The following describes two proteins that form a bound complex.

Sequence of protein 1:
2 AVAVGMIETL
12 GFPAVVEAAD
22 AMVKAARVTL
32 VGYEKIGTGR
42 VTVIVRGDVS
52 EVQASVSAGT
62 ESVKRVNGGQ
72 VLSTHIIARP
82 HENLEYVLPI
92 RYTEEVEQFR

Sequence of protein 2:
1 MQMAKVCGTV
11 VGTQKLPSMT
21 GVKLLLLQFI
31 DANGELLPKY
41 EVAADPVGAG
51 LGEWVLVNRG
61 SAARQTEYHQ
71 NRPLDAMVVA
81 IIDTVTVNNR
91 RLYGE

Residue-level contacts at the interface:
Residue D49 in protein 1 is in contact with residue D83 in protein 2 (closest heavy-atom distance 4.6 Å).
Residue A79 in protein 1 contacts residue I81 in protein 2 (closest heavy-atom distance 4.0 Å).
Residue S51 in protein 1 is in contact with residue D83 in protein 2 (closest heavy-atom distance 3.9 Å).
Residue V50 in protein 1 contacts residue D83 in protein 2 (closest heavy-atom distance 3.8 Å).
Residue R80 in protein 1 interacts with residue L51 in protein 2 (closest heavy-atom distance 3.3 Å).
Residue R80 in protein 1 contacts residue E53 in protein 2 (closest heavy-atom distance 2.8 Å).
Residue A2 in protein 1 interacts with residue E95 in protein 2 (closest heavy-atom distance 5.0 Å).
Residue R80 in protein 1 interacts with residue G52 in protein 2 (closest heavy-atom distance 4.6 Å).
Residue R80 in protein 1 is in contact with residue G50 in protein 2 (closest heavy-atom distance 4.8 Å).
Residue D49 in protein 1 contacts residue E95 in protein 2 (closest heavy-atom distance 5.0 Å).